Sequence of chain A:
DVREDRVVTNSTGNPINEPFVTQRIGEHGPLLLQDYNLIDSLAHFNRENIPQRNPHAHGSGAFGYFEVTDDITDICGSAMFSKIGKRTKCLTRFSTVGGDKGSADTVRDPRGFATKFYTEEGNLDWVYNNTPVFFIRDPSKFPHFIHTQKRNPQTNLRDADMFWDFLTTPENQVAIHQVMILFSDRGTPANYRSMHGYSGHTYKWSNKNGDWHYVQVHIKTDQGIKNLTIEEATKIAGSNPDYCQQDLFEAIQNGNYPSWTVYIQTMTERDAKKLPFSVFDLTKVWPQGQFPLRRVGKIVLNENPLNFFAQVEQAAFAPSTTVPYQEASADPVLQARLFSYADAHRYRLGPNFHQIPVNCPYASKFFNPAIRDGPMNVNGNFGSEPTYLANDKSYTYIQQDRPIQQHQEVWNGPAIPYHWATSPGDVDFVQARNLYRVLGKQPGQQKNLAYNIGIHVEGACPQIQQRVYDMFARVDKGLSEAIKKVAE

This data describes a binding interaction between two proteins.

Sequence of chain B:
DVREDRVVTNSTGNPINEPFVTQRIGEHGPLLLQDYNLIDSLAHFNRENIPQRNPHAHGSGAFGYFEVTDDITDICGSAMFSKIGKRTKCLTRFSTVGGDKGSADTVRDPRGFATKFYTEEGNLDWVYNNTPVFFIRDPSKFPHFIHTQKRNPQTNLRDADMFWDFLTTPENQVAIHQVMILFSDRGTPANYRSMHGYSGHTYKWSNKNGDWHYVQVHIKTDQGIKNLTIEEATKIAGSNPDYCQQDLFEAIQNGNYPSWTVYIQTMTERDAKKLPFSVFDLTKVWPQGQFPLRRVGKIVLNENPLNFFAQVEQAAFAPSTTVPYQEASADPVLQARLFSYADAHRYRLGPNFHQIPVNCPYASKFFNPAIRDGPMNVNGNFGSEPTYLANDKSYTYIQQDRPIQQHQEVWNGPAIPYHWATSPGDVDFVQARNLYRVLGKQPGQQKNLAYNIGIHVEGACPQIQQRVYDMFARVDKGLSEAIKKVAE

Residue-level contacts at the interface:
Residue I16 in chain B contacts residue Y397 in chain A (closest heavy-atom distance 3.1 Å).
Residue R372 in chain B contacts residue H44 in chain A (closest heavy-atom distance 3.2 Å).
Residue E327 in chain B is in contact with residue Y36 in chain A (closest heavy-atom distance 2.8 Å).
Residue D5 in chain B is in contact with residue T396 in chain A (closest heavy-atom distance 3.0 Å).
Residue Q405 in chain B is in contact with residue Q34 in chain A (closest heavy-atom distance 3.1 Å).
Residue N14 in chain B interacts with residue T322 in chain A (closest heavy-atom distance 3.1 Å).
Residue R3 in chain B is in contact with residue K365 in chain A (closest heavy-atom distance 2.9 Å).
Residue N14 in chain B contacts residue N123 in chain A (closest heavy-atom distance 2.9 Å).
Residue G374 in chain B is in contact with residue F309 in chain A (closest heavy-atom distance 3.2 Å).
Residue N307 in chain B is in contact with residue G383 in chain A (closest heavy-atom distance 2.9 Å).
Residue N123 in chain B contacts residue N14 in chain A (closest heavy-atom distance 3.0 Å).
Residue E385 in chain B interacts with residue R6 in chain A (closest heavy-atom distance 2.9 Å).
Residue Q34 in chain B is in contact with residue Q335 in chain A (closest heavy-atom distance 3.1 Å).
Residue G374 in chain B interacts with residue R47 in chain A (closest heavy-atom distance 3.0 Å).
Residue N307 in chain B interacts with residue N381 in chain A (closest heavy-atom distance 2.9 Å).
Residue Y36 in chain B interacts with residue E327 in chain A (closest heavy-atom distance 3.0 Å).
Residue N14 in chain B contacts residue E121 in chain A (closest heavy-atom distance 3.2 Å).
Residue R47 in chain B interacts with residue G374 in chain A (closest heavy-atom distance 3.1 Å).
Residue N381 in chain B interacts with residue N307 in chain A (closest heavy-atom distance 3.0 Å).
Residue N368 in chain B contacts residue T9 in chain A (closest heavy-atom distance 2.9 Å).
Residue V8 in chain B interacts with residue T396 in chain A (closest heavy-atom distance 3.0 Å).
Residue R402 in chain B interacts with residue N17 in chain A (closest heavy-atom distance 2.9 Å).
Residue R6 in chain B contacts residue T396 in chain A (closest heavy-atom distance 3.0 Å).
Residue T396 in chain B contacts residue V8 in chain A (closest heavy-atom distance 3.1 Å).
Residue F309 in chain B is in contact with residue G374 in chain A (closest heavy-atom distance 3.2 Å).
Residue R6 in chain B is in contact with residue S394 in chain A (closest heavy-atom distance 2.8 Å).
Residue T396 in chain B is in contact with residue R6 in chain A (closest heavy-atom distance 3.0 Å).
Residue N377 in chain B interacts with residue Q314 in chain A (closest heavy-atom distance 3.0 Å).
Residue Q399 in chain B interacts with residue N17 in chain A (closest heavy-atom distance 3.2 Å).
Residue S364 in chain B interacts with residue G13 in chain A (closest heavy-atom distance 2.8 Å).
Residue Q400 in chain B contacts residue N17 in chain A (closest heavy-atom distance 3.3 Å).
Residue R3 in chain B interacts with residue S364 in chain A (closest heavy-atom distance 2.9 Å).
Residue T322 in chain B is in contact with residue Y36 in chain A (closest heavy-atom distance 3.2 Å).
Residue T9 in chain B contacts residue F367 in chain A (closest heavy-atom distance 2.9 Å).
Residue G13 in chain B contacts residue S364 in chain A (closest heavy-atom distance 2.7 Å).
Residue G374 in chain B contacts residue E48 in chain A (closest heavy-atom distance 2.9 Å).
Residue E48 in chain B is in contact with residue G374 in chain A (closest heavy-atom distance 3.0 Å).
Residue Q335 in chain B is in contact with residue Q34 in chain A (closest heavy-atom distance 3.1 Å).
Residue T9 in chain B is in contact with residue N368 in chain A (closest heavy-atom distance 3.0 Å).
Residue V7 in chain B contacts residue T396 in chain A (closest heavy-atom distance 3.2 Å).
Residue K365 in chain B contacts residue R3 in chain A (closest heavy-atom distance 2.9 Å).
Residue N123 in chain B interacts with residue T12 in chain A (closest heavy-atom distance 3.0 Å).
Residue H44 in chain B interacts with residue R372 in chain A (closest heavy-atom distance 3.2 Å).
Residue T322 in chain B is in contact with residue N14 in chain A (closest heavy-atom distance 3.0 Å).
Residue Q34 in chain B contacts residue Q405 in chain A (closest heavy-atom distance 3.0 Å).
Residue H44 in chain B interacts with residue P351 in chain A (closest heavy-atom distance 3.3 Å).
Residue F367 in chain B is in contact with residue T9 in chain A (closest heavy-atom distance 2.9 Å).
Residue L306 in chain B is in contact with residue S384 in chain A (closest heavy-atom distance 3.2 Å).
Residue S394 in chain B interacts with residue R6 in chain A (closest heavy-atom distance 2.8 Å).
Residue N352 in chain B is in contact with residue H44 in chain A (closest heavy-atom distance 2.8 Å).
Residue R6 in chain B contacts residue E385 in chain A (closest heavy-atom distance 3.0 Å).
Residue Q314 in chain B is in contact with residue N377 in chain A (closest heavy-atom distance 3.0 Å).
Residue N17 in chain B contacts residue R402 in chain A (closest heavy-atom distance 2.8 Å).
Residue T12 in chain B contacts residue N123 in chain A (closest heavy-atom distance 3.0 Å).
Residue Y36 in chain B interacts with residue T322 in chain A (closest heavy-atom distance 3.3 Å).
Residue E121 in chain B interacts with residue N14 in chain A (closest heavy-atom distance 3.1 Å).
Residue H44 in chain B interacts with residue N352 in chain A (closest heavy-atom distance 2.8 Å).
Residue N17 in chain B is in contact with residue Q399 in chain A (closest heavy-atom distance 3.2 Å).
Residue S364 in chain B interacts with residue R3 in chain A (closest heavy-atom distance 2.8 Å).
Residue G383 in chain B interacts with residue N307 in chain A (closest heavy-atom distance 2.9 Å).